This data describes a binding interaction between two proteins.

Sequence of protein 2:
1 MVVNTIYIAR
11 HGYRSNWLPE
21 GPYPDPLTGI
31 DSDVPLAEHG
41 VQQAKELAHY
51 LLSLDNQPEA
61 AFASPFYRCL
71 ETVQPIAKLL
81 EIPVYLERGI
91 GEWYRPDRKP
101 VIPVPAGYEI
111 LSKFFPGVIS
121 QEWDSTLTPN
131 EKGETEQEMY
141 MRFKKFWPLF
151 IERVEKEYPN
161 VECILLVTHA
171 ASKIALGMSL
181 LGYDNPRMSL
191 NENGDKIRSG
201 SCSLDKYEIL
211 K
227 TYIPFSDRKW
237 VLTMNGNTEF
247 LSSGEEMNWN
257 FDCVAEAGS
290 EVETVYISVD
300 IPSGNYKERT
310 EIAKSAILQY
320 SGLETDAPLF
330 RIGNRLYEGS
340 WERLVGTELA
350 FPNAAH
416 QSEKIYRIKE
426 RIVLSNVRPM

Contacts between the two chains:
Residue E425 in protein 2 contacts residue K134 in protein 1 (closest heavy-atom distance 3.0 Å).
Residue T239 in protein 2 contacts residue E28 in protein 1 (closest heavy-atom distance 3.2 Å).
Residue M240 in protein 2 contacts residue T30 in protein 1 (closest heavy-atom distance 3.3 Å).
Residue Y319 in protein 2 interacts with residue V148 in protein 1 (closest heavy-atom distance 3.4 Å).
Residue E347 in protein 2 is in contact with residue L39 in protein 1 (closest heavy-atom distance 3.4 Å).
Residue V298 in protein 2 is in contact with residue V115 in protein 1 (closest heavy-atom distance 2.9 Å).
Residue E425 in protein 2 contacts residue V133 in protein 1 (closest heavy-atom distance 3.0 Å).
Residue T239 in protein 2 interacts with residue T30 in protein 1 (closest heavy-atom distance 3.0 Å).
Residue Q318 in protein 2 contacts residue E28 in protein 1 (closest heavy-atom distance 3.4 Å).
Residue N56 in protein 2 contacts residue D32 in protein 1 (closest heavy-atom distance 2.8 Å).
Residue A354 in protein 2 is in contact with residue R35 in protein 1 (closest heavy-atom distance 3.3 Å).
Residue E292 in protein 2 interacts with residue M121 in protein 1 (closest heavy-atom distance 2.8 Å).
Residue R308 in protein 2 is in contact with residue R111 in protein 1 (closest heavy-atom distance 3.4 Å).
Residue T309 in protein 2 is in contact with residue D112 in protein 1 (closest heavy-atom distance 2.8 Å).
Residue V291 in protein 2 contacts residue T120 in protein 1 (closest heavy-atom distance 3.4 Å).
Residue T293 in protein 2 contacts residue V119 in protein 1 (closest heavy-atom distance 3.3 Å).
Residue I316 in protein 2 interacts with residue F29 in protein 1 (closest heavy-atom distance 3.4 Å).
Residue T346 in protein 2 interacts with residue L43 in protein 1 (closest heavy-atom distance 2.9 Å).
Residue I311 in protein 2 is in contact with residue E113 in protein 1 (closest heavy-atom distance 2.8 Å).
Residue H355 in protein 2 contacts residue R35 in protein 1 (closest heavy-atom distance 3.0 Å).
Residue E292 in protein 2 interacts with residue G124 in protein 1 (closest heavy-atom distance 2.8 Å).
Residue E292 in protein 2 interacts with residue L126 in protein 1 (closest heavy-atom distance 2.8 Å).
Residue Q318 in protein 2 is in contact with residue A26 in protein 1 (closest heavy-atom distance 2.8 Å).
Residue L348 in protein 2 interacts with residue L39 in protein 1 (closest heavy-atom distance 2.8 Å).
Residue D325 in protein 2 contacts residue K134 in protein 1 (closest heavy-atom distance 3.1 Å).
Residue L317 in protein 2 contacts residue F29 in protein 1 (closest heavy-atom distance 2.9 Å).
Residue I296 in protein 2 is in contact with residue I116 in protein 1 (closest heavy-atom distance 3.4 Å).
Residue R308 in protein 2 interacts with residue D112 in protein 1 (closest heavy-atom distance 3.4 Å).
Residue L54 in protein 2 is in contact with residue D32 in protein 1 (closest heavy-atom distance 3.4 Å).
Residue F350 in protein 2 is in contact with residue P37 in protein 1 (closest heavy-atom distance 3.2 Å).
Residue E290 in protein 2 is in contact with residue K123 in protein 1 (closest heavy-atom distance 2.9 Å).
Residue S297 in protein 2 contacts residue S114 in protein 1 (closest heavy-atom distance 3.0 Å).
Residue E245 in protein 2 contacts residue K118 in protein 1 (closest heavy-atom distance 2.8 Å).
Residue T346 in protein 2 is in contact with residue L41 in protein 1 (closest heavy-atom distance 2.9 Å).
Residue A353 in protein 2 is in contact with residue P37 in protein 1 (closest heavy-atom distance 3.3 Å).
Residue L348 in protein 2 is in contact with residue S38 in protein 1 (closest heavy-atom distance 3.3 Å).
Residue L317 in protein 2 is in contact with residue D27 in protein 1 (closest heavy-atom distance 3.1 Å).
Residue E418 in protein 2 is in contact with residue K66 in protein 1 (closest heavy-atom distance 2.8 Å).
Residue Y295 in protein 2 contacts residue L117 in protein 1 (closest heavy-atom distance 3.4 Å).
Residue E347 in protein 2 contacts residue S38 in protein 1 (closest heavy-atom distance 2.6 Å).
Residue S302 in protein 2 contacts residue D112 in protein 1 (closest heavy-atom distance 2.8 Å).
Residue K206 in protein 2 is in contact with residue D32 in protein 1 (closest heavy-atom distance 3.0 Å).
Residue R422 in protein 2 is in contact with residue V45 in protein 1 (closest heavy-atom distance 2.9 Å).
Residue N193 in protein 2 interacts with residue N144 in protein 1 (closest heavy-atom distance 3.0 Å).
Residue V298 in protein 2 is in contact with residue S114 in protein 1 (closest heavy-atom distance 3.2 Å).
Residue E347 in protein 2 contacts residue R111 in protein 1 (closest heavy-atom distance 3.0 Å).
Residue I296 in protein 2 is in contact with residue L117 in protein 1 (closest heavy-atom distance 2.9 Å).
Residue K424 in protein 2 contacts residue N44 in protein 1 (closest heavy-atom distance 2.8 Å).
Residue E425 in protein 2 is in contact with residue S132 in protein 1 (closest heavy-atom distance 2.7 Å).
Residue E292 in protein 2 interacts with residue T125 in protein 1 (closest heavy-atom distance 2.8 Å).
Residue T309 in protein 2 is in contact with residue E113 in protein 1 (closest heavy-atom distance 3.0 Å).
Residue T239 in protein 2 contacts residue F29 in protein 1 (closest heavy-atom distance 3.4 Å).
Residue A315 in protein 2 contacts residue L31 in protein 1 (closest heavy-atom distance 3.3 Å).
Residue Q318 in protein 2 interacts with residue I25 in protein 1 (closest heavy-atom distance 3.2 Å).
Residue T346 in protein 2 contacts residue V45 in protein 1 (closest heavy-atom distance 3.1 Å).
Residue Y319 in protein 2 is in contact with residue A26 in protein 1 (closest heavy-atom distance 3.3 Å).
Residue R330 in protein 2 interacts with residue E28 in protein 1 (closest heavy-atom distance 2.8 Å).
Residue Y305 in protein 2 contacts residue F110 in protein 1 (closest heavy-atom distance 3.4 Å).
Residue V294 in protein 2 contacts residue V119 in protein 1 (closest heavy-atom distance 2.8 Å).
Residue D299 in protein 2 interacts with residue S114 in protein 1 (closest heavy-atom distance 3.1 Å).

Sequence of protein 1:
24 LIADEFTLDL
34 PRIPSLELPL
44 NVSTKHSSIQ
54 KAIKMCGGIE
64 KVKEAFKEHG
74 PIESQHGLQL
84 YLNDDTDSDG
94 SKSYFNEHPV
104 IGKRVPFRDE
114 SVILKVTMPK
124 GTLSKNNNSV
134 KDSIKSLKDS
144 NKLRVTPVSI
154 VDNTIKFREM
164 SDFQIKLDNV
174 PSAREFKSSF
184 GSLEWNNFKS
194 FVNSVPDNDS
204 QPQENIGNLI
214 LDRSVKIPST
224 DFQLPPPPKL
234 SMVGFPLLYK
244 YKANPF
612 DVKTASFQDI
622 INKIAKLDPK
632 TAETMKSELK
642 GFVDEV